Interface contacts:
Residue T9 in the second protein is in contact with residue S14 in the first protein (closest heavy-atom distance 3.5 Å).
Residue L19 in the second protein is in contact with residue V42 in the first protein (closest heavy-atom distance 3.9 Å).
Residue V46 in the second protein contacts residue E22 in the first protein (closest heavy-atom distance 3.5 Å).
Residue T9 in the second protein contacts residue L15 in the first protein (closest heavy-atom distance 3.0 Å).
Residue E17 in the second protein is in contact with residue T9 in the first protein (closest heavy-atom distance 3.8 Å).
Residue V42 in the second protein interacts with residue L19 in the first protein (closest heavy-atom distance 4.0 Å).
Residue Y45 in the second protein interacts with residue R32 in the first protein (closest heavy-atom distance 3.0 Å).
Residue R29 in the second protein contacts residue H53 in the first protein (closest heavy-atom distance 3.6 Å).
Residue T50 in the second protein is in contact with residue E22 in the first protein (closest heavy-atom distance 3.2 Å).
Residue T9 in the second protein is in contact with residue E17 in the first protein (closest heavy-atom distance 3.7 Å).
Residue R49 in the second protein contacts residue E30 in the first protein (closest heavy-atom distance 2.4 Å).
Residue L19 in the second protein interacts with residue R43 in the first protein (closest heavy-atom distance 4.0 Å).
Residue R8 in the second protein is in contact with residue E17 in the first protein (closest heavy-atom distance 3.5 Å).
Residue R32 in the second protein contacts residue R49 in the first protein (closest heavy-atom distance 3.2 Å).
Residue T9 in the second protein interacts with residue V20 in the first protein (closest heavy-atom distance 3.7 Å).
Residue L15 in the second protein contacts residue R8 in the first protein (closest heavy-atom distance 3.5 Å).
Residue S14 in the second protein interacts with residue E10 in the first protein (closest heavy-atom distance 4.0 Å).
Residue I13 in the second protein contacts residue E10 in the first protein (closest heavy-atom distance 3.2 Å).
Residue S39 in the second protein interacts with residue L15 in the first protein (closest heavy-atom distance 3.5 Å).
Residue Y45 in the second protein is in contact with residue Q40 in the first protein (closest heavy-atom distance 3.2 Å).
Residue V20 in the second protein contacts residue T9 in the first protein (closest heavy-atom distance 4.0 Å).
Residue E22 in the second protein contacts residue V46 in the first protein (closest heavy-atom distance 3.4 Å).
Residue R8 in the second protein contacts residue S14 in the first protein (closest heavy-atom distance 2.8 Å).
Residue I38 in the second protein interacts with residue I13 in the first protein (closest heavy-atom distance 3.9 Å).
Residue I13 in the second protein contacts residue I38 in the first protein (closest heavy-atom distance 3.7 Å).
Residue L15 in the second protein contacts residue S39 in the first protein (closest heavy-atom distance 3.4 Å).
Residue R43 in the second protein is in contact with residue L19 in the first protein (closest heavy-atom distance 3.9 Å).
Residue V46 in the second protein is in contact with residue L23 in the first protein (closest heavy-atom distance 3.8 Å).
Residue S39 in the second protein is in contact with residue P16 in the first protein (closest heavy-atom distance 4.0 Å).
Residue S14 in the second protein contacts residue N35 in the first protein (closest heavy-atom distance 2.9 Å).
Residue I13 in the second protein interacts with residue I13 in the first protein (closest heavy-atom distance 3.6 Å).
Residue E10 in the second protein interacts with residue I13 in the first protein (closest heavy-atom distance 3.1 Å).
Residue N35 in the second protein is in contact with residue I13 in the first protein (closest heavy-atom distance 3.2 Å).
Residue R8 in the second protein contacts residue L15 in the first protein (closest heavy-atom distance 3.1 Å).
Residue R32 in the second protein contacts residue Y45 in the first protein (closest heavy-atom distance 3.1 Å).
Residue I13 in the second protein contacts residue T9 in the first protein (closest heavy-atom distance 4.0 Å).
Residue H53 in the second protein interacts with residue R29 in the first protein (closest heavy-atom distance 3.6 Å).
Residue Q40 in the second protein interacts with residue R49 in the first protein (closest heavy-atom distance 3.7 Å).
Residue N35 in the second protein is in contact with residue S14 in the first protein (closest heavy-atom distance 2.9 Å).
Residue E22 in the second protein contacts residue T50 in the first protein (closest heavy-atom distance 3.0 Å).
Residue L23 in the second protein interacts with residue V46 in the first protein (closest heavy-atom distance 3.8 Å).
Residue R49 in the second protein contacts residue R32 in the first protein (closest heavy-atom distance 3.4 Å).
Residue S14 in the second protein is in contact with residue A7 in the first protein (closest heavy-atom distance 2.8 Å).
Residue Y45 in the second protein contacts residue A41 in the first protein (closest heavy-atom distance 3.7 Å).
Residue E30 in the second protein interacts with residue R49 in the first protein (closest heavy-atom distance 2.3 Å).
Residue E17 in the second protein contacts residue R8 in the first protein (closest heavy-atom distance 3.4 Å).
Residue Y45 in the second protein interacts with residue L37 in the first protein (closest heavy-atom distance 3.7 Å).
Residue P16 in the second protein is in contact with residue S39 in the first protein (closest heavy-atom distance 4.0 Å).
Residue A41 in the second protein interacts with residue Y45 in the first protein (closest heavy-atom distance 3.6 Å).
Residue R43 in the second protein contacts residue P16 in the first protein (closest heavy-atom distance 3.9 Å).
Residue L15 in the second protein is in contact with residue T9 in the first protein (closest heavy-atom distance 3.1 Å).
Residue K12 in the second protein interacts with residue K12 in the first protein (closest heavy-atom distance 3.5 Å).
Residue L37 in the second protein contacts residue Y45 in the first protein (closest heavy-atom distance 3.6 Å).
Residue E10 in the second protein interacts with residue K12 in the first protein (closest heavy-atom distance 3.9 Å).
Residue R49 in the second protein contacts residue Q40 in the first protein (closest heavy-atom distance 3.6 Å).
Residue I13 in the second protein is in contact with residue N35 in the first protein (closest heavy-atom distance 3.2 Å).
Residue Q40 in the second protein contacts residue Y45 in the first protein (closest heavy-atom distance 3.4 Å).
Residue S14 in the second protein interacts with residue T9 in the first protein (closest heavy-atom distance 3.3 Å).
Residue P16 in the second protein contacts residue R43 in the first protein (closest heavy-atom distance 3.8 Å).
Residue A41 in the second protein interacts with residue A41 in the first protein (closest heavy-atom distance 3.8 Å).

These two protein chains interact to form a complex.

Sequence of the second protein:
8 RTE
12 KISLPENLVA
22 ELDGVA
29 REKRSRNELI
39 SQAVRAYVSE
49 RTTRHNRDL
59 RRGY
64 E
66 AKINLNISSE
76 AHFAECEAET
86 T

Sequence of the first protein:
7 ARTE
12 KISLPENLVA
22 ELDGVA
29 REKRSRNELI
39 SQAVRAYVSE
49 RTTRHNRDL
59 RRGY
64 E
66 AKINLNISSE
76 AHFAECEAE